Contacts between the two chains:
Residue R330 in chain B interacts with residue H29 in chain A (closest heavy-atom distance 4.0 Å).
Residue I324 in chain B is in contact with residue P37 in chain A (closest heavy-atom distance 4.5 Å).
Residue I324 in chain B interacts with residue A35 in chain A (closest heavy-atom distance 3.0 Å).
Residue D322 in chain B contacts residue P37 in chain A (closest heavy-atom distance 3.3 Å).
Residue D328 in chain B interacts with residue S31 in chain A (closest heavy-atom distance 4.4 Å).
Residue V329 in chain B contacts residue H28 in chain A (closest heavy-atom distance 4.1 Å).
Residue M323 in chain B interacts with residue A35 in chain A (closest heavy-atom distance 3.5 Å).
Residue A540 in chain B interacts with residue A30 in chain A (closest heavy-atom distance 3.8 Å).
Residue T331 in chain B interacts with residue T27 in chain A (closest heavy-atom distance 2.6 Å).
Residue T331 in chain B is in contact with residue A26 in chain A (closest heavy-atom distance 3.4 Å).
Residue H532 in chain B contacts residue A33 in chain A (closest heavy-atom distance 4.6 Å).
Residue I324 in chain B interacts with residue R36 in chain A (closest heavy-atom distance 4.9 Å).
Residue L327 in chain B is in contact with residue S31 in chain A (closest heavy-atom distance 3.3 Å).
Residue V333 in chain B contacts residue G22 in chain A (closest heavy-atom distance 3.2 Å).
Residue V333 in chain B interacts with residue G23 in chain A (closest heavy-atom distance 4.0 Å).
Residue L334 in chain B interacts with residue G22 in chain A (closest heavy-atom distance 4.7 Å).
Residue R325 in chain B contacts residue A33 in chain A (closest heavy-atom distance 4.9 Å).
Residue L327 in chain B interacts with residue A30 in chain A (closest heavy-atom distance 4.4 Å).
Residue V333 in chain B is in contact with residue T25 in chain A (closest heavy-atom distance 3.2 Å).
Residue A529 in chain B is in contact with residue P37 in chain A (closest heavy-atom distance 4.1 Å).
Residue G326 in chain B interacts with residue A32 in chain A (closest heavy-atom distance 3.4 Å).
Residue R330 in chain B interacts with residue G23 in chain A (closest heavy-atom distance 2.8 Å).
Residue G326 in chain B interacts with residue A33 in chain A (closest heavy-atom distance 4.2 Å).
Residue A540 in chain B interacts with residue H29 in chain A (closest heavy-atom distance 4.2 Å).
Residue V333 in chain B is in contact with residue A26 in chain A (closest heavy-atom distance 4.4 Å).
Residue V536 in chain B interacts with residue A30 in chain A (closest heavy-atom distance 3.4 Å).
Residue P335 in chain B interacts with residue A20 in chain A (closest heavy-atom distance 3.6 Å).
Residue V333 in chain B interacts with residue A21 in chain A (closest heavy-atom distance 3.7 Å).
Residue L334 in chain B is in contact with residue A21 in chain A (closest heavy-atom distance 4.0 Å).
Residue H532 in chain B contacts residue P37 in chain A (closest heavy-atom distance 4.0 Å).
Residue D322 in chain B contacts residue A35 in chain A (closest heavy-atom distance 4.2 Å).
Residue L342 in chain B is in contact with residue G23 in chain A (closest heavy-atom distance 4.5 Å).
Residue V329 in chain B contacts residue H29 in chain A (closest heavy-atom distance 3.2 Å).
Residue V333 in chain B is in contact with residue A20 in chain A (closest heavy-atom distance 4.7 Å).
Residue M323 in chain B contacts residue P34 in chain A (closest heavy-atom distance 3.9 Å).
Residue H532 in chain B contacts residue A35 in chain A (closest heavy-atom distance 4.0 Å).
Residue A540 in chain B contacts residue H28 in chain A (closest heavy-atom distance 3.2 Å).
Residue G528 in chain B is in contact with residue P37 in chain A (closest heavy-atom distance 3.3 Å).
Residue D322 in chain B interacts with residue R36 in chain A (closest heavy-atom distance 3.5 Å).
Residue G326 in chain B interacts with residue P34 in chain A (closest heavy-atom distance 3.6 Å).
Residue I324 in chain B contacts residue P34 in chain A (closest heavy-atom distance 3.2 Å).
Residue R330 in chain B interacts with residue A26 in chain A (closest heavy-atom distance 3.8 Å).
Residue V536 in chain B contacts residue A32 in chain A (closest heavy-atom distance 3.7 Å).
Residue P335 in chain B interacts with residue A21 in chain A (closest heavy-atom distance 3.6 Å).
Residue T331 in chain B is in contact with residue H28 in chain A (closest heavy-atom distance 3.0 Å).
Residue M323 in chain B contacts residue R36 in chain A (closest heavy-atom distance 4.0 Å).
Residue G332 in chain B is in contact with residue T27 in chain A (closest heavy-atom distance 3.7 Å).
Residue G332 in chain B is in contact with residue A26 in chain A (closest heavy-atom distance 3.8 Å).
Residue E320 in chain B interacts with residue R36 in chain A (closest heavy-atom distance 4.0 Å).
Residue G332 in chain B interacts with residue T25 in chain A (closest heavy-atom distance 3.3 Å).
Residue Q539 in chain B contacts residue A30 in chain A (closest heavy-atom distance 3.7 Å).
Residue V536 in chain B is in contact with residue S31 in chain A (closest heavy-atom distance 4.1 Å).
Residue R330 in chain B contacts residue H28 in chain A (closest heavy-atom distance 3.6 Å).
Residue H532 in chain B interacts with residue A32 in chain A (closest heavy-atom distance 4.4 Å).
Residue I541 in chain B interacts with residue H28 in chain A (closest heavy-atom distance 4.5 Å).
Residue L327 in chain B contacts residue A32 in chain A (closest heavy-atom distance 2.8 Å).
Residue R330 in chain B is in contact with residue H24 in chain A (closest heavy-atom distance 4.6 Å).
Residue D328 in chain B is in contact with residue A30 in chain A (closest heavy-atom distance 3.6 Å).
Residue R325 in chain B is in contact with residue P34 in chain A (closest heavy-atom distance 4.0 Å).
Residue V329 in chain B is in contact with residue A30 in chain A (closest heavy-atom distance 2.8 Å).

The following describes two proteins that form a bound complex.

Sequence of chain A:
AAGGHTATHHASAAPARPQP

Sequence of chain B:
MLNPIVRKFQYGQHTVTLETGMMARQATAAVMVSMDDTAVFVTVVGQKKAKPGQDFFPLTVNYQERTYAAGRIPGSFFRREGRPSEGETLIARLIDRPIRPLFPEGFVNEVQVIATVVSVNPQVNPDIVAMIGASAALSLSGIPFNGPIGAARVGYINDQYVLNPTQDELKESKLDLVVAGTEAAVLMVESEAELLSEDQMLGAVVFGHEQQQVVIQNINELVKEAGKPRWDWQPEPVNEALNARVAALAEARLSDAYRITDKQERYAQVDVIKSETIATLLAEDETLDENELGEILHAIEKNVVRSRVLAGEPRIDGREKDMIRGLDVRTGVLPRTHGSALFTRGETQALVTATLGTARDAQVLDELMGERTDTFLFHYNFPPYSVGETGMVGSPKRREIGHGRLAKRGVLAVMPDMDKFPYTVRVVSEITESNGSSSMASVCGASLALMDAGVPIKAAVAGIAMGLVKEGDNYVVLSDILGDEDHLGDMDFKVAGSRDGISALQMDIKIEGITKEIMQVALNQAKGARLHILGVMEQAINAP